Interface contacts:
Residue L90 in protein 1 interacts with residue Q36 in protein 2 (closest heavy-atom distance 3.5 Å).
Residue R71 in protein 1 interacts with residue S71 in protein 2 (closest heavy-atom distance 4.4 Å).
Residue V79 in protein 1 is in contact with residue L62 in protein 2 (closest heavy-atom distance 4.0 Å).
Residue A68 in protein 1 contacts residue A68 in protein 2 (closest heavy-atom distance 3.5 Å).
Residue A68 in protein 1 contacts residue S71 in protein 2 (closest heavy-atom distance 3.7 Å).
Residue A68 in protein 1 contacts residue M72 in protein 2 (closest heavy-atom distance 3.7 Å).
Residue N89 in protein 1 is in contact with residue A42 in protein 2 (closest heavy-atom distance 4.5 Å).
Residue R71 in protein 1 is in contact with residue D64 in protein 2 (closest heavy-atom distance 5.0 Å).
Residue N89 in protein 1 interacts with residue S40 in protein 2 (closest heavy-atom distance 4.4 Å).
Residue N89 in protein 1 is in contact with residue Q36 in protein 2 (closest heavy-atom distance 4.2 Å).
Residue V79 in protein 1 contacts residue A61 in protein 2 (closest heavy-atom distance 3.9 Å).
Residue I85 in protein 1 interacts with residue W54 in protein 2 (closest heavy-atom distance 3.8 Å).
Residue K78 in protein 1 interacts with residue D64 in protein 2 (closest heavy-atom distance 4.4 Å).
Residue A75 in protein 1 interacts with residue D64 in protein 2 (closest heavy-atom distance 4.0 Å).
Residue F72 in protein 1 contacts residue L25 in protein 2 (closest heavy-atom distance 4.9 Å).
Residue L82 in protein 1 is in contact with residue Q57 in protein 2 (closest heavy-atom distance 3.5 Å).
Residue F72 in protein 1 contacts residue M72 in protein 2 (closest heavy-atom distance 3.9 Å).
Residue Q87 in protein 1 interacts with residue Q36 in protein 2 (closest heavy-atom distance 5.0 Å).
Residue F65 in protein 1 is in contact with residue M72 in protein 2 (closest heavy-atom distance 3.5 Å).
Residue N89 in protein 1 interacts with residue T47 in protein 2 (closest heavy-atom distance 3.1 Å).
Residue A76 in protein 1 interacts with residue L65 in protein 2 (closest heavy-atom distance 3.6 Å).
Residue V79 in protein 1 is in contact with residue L65 in protein 2 (closest heavy-atom distance 4.4 Å).
Residue A88 in protein 1 interacts with residue T47 in protein 2 (closest heavy-atom distance 3.9 Å).
Residue A86 in protein 1 interacts with residue W54 in protein 2 (closest heavy-atom distance 3.9 Å).
Residue I85 in protein 1 contacts residue I49 in protein 2 (closest heavy-atom distance 3.7 Å).
Residue R71 in protein 1 is in contact with residue A68 in protein 2 (closest heavy-atom distance 4.0 Å).
Residue V79 in protein 1 contacts residue W58 in protein 2 (closest heavy-atom distance 3.8 Å).
Residue L83 in protein 1 interacts with residue W58 in protein 2 (closest heavy-atom distance 3.7 Å).
Residue L90 in protein 1 interacts with residue L39 in protein 2 (closest heavy-atom distance 3.9 Å).
Residue L83 in protein 1 is in contact with residue I32 in protein 2 (closest heavy-atom distance 4.1 Å).
Residue L82 in protein 1 interacts with residue A61 in protein 2 (closest heavy-atom distance 4.0 Å).
Residue K78 in protein 1 is in contact with residue A61 in protein 2 (closest heavy-atom distance 4.2 Å).
Residue F72 in protein 1 contacts residue Y69 in protein 2 (closest heavy-atom distance 4.0 Å).
Residue A86 in protein 1 is in contact with residue W43 in protein 2 (closest heavy-atom distance 4.5 Å).
Residue L82 in protein 1 contacts residue W54 in protein 2 (closest heavy-atom distance 2.9 Å).
Residue L82 in protein 1 interacts with residue I49 in protein 2 (closest heavy-atom distance 4.1 Å).
Residue F72 in protein 1 interacts with residue A68 in protein 2 (closest heavy-atom distance 3.5 Å).
Residue N89 in protein 1 is in contact with residue W43 in protein 2 (closest heavy-atom distance 3.5 Å).
Residue L82 in protein 1 is in contact with residue W58 in protein 2 (closest heavy-atom distance 3.6 Å).
Residue A86 in protein 1 interacts with residue Q36 in protein 2 (closest heavy-atom distance 3.1 Å).
Residue L90 in protein 1 interacts with residue S40 in protein 2 (closest heavy-atom distance 4.9 Å).
Residue I85 in protein 1 interacts with residue T47 in protein 2 (closest heavy-atom distance 3.8 Å).
Residue N89 in protein 1 contacts residue Q44 in protein 2 (closest heavy-atom distance 2.5 Å).
Residue L83 in protein 1 interacts with residue W54 in protein 2 (closest heavy-atom distance 4.8 Å).
Residue A75 in protein 1 interacts with residue A61 in protein 2 (closest heavy-atom distance 3.9 Å).
Residue A88 in protein 1 interacts with residue Q44 in protein 2 (closest heavy-atom distance 2.8 Å).
Residue H69 in protein 1 contacts residue M72 in protein 2 (closest heavy-atom distance 3.4 Å).
Residue A75 in protein 1 contacts residue L65 in protein 2 (closest heavy-atom distance 3.6 Å).
Residue F72 in protein 1 contacts residue L65 in protein 2 (closest heavy-atom distance 3.7 Å).
Residue I85 in protein 1 interacts with residue W43 in protein 2 (closest heavy-atom distance 3.8 Å).

Sequence of protein 1:
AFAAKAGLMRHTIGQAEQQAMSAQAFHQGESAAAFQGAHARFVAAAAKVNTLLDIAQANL

This data describes a binding interaction between two proteins.

Sequence of protein 2:
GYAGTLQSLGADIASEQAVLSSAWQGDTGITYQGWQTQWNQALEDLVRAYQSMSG